Sequence of the first protein:
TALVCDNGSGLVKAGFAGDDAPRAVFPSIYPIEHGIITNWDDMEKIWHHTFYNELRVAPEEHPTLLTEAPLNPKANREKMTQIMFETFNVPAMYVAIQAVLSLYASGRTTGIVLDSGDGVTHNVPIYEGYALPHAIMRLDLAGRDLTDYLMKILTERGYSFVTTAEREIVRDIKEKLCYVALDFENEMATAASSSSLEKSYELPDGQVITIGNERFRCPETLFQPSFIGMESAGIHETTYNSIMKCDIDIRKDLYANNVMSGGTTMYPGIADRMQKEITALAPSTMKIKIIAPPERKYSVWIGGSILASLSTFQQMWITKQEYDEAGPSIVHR

Interface contacts:
Residue E169 in the first protein is in contact with residue L25 in the second protein (closest heavy-atom distance 4.6 Å).
Residue H175 in the first protein interacts with residue E42 in the second protein (closest heavy-atom distance 4.0 Å).
Residue Y171 in the first protein interacts with residue L25 in the second protein (closest heavy-atom distance 3.1 Å).
Residue I347 in the first protein interacts with residue K9 in the second protein (closest heavy-atom distance 3.6 Å).
Residue P174 in the first protein interacts with residue A38 in the second protein (closest heavy-atom distance 3.5 Å).
Residue L348 in the first protein contacts residue L12 in the second protein (closest heavy-atom distance 4.7 Å).
Residue A146 in the first protein interacts with residue R8 in the second protein (closest heavy-atom distance 4.8 Å).
Residue Y145 in the first protein is in contact with residue R19 in the second protein (closest heavy-atom distance 4.1 Å).
Residue G148 in the first protein interacts with residue K15 in the second protein (closest heavy-atom distance 3.1 Å).
Residue Y145 in the first protein interacts with residue L16 in the second protein (closest heavy-atom distance 3.7 Å).
Residue T150 in the first protein contacts residue K15 in the second protein (closest heavy-atom distance 3.5 Å).
Residue I291 in the first protein contacts residue I30 in the second protein (closest heavy-atom distance 3.9 Å).
Residue T150 in the first protein is in contact with residue L16 in the second protein (closest heavy-atom distance 4.4 Å).
Residue P174 in the first protein interacts with residue A39 in the second protein (closest heavy-atom distance 3.8 Å).
Residue L351 in the first protein interacts with residue Q13 in the second protein (closest heavy-atom distance 3.8 Å).
Residue L351 in the first protein contacts residue L16 in the second protein (closest heavy-atom distance 3.7 Å).
Residue P174 in the first protein is in contact with residue P32 in the second protein (closest heavy-atom distance 4.6 Å).
Residue Y171 in the first protein is in contact with residue T21 in the second protein (closest heavy-atom distance 3.4 Å).
Residue K286 in the first protein contacts residue E42 in the second protein (closest heavy-atom distance 3.0 Å).
Residue Y168 in the first protein contacts residue R20 in the second protein (closest heavy-atom distance 3.0 Å).
Residue D288 in the first protein interacts with residue G29 in the second protein (closest heavy-atom distance 3.5 Å).
Residue Y145 in the first protein is in contact with residue L12 in the second protein (closest heavy-atom distance 4.1 Å).
Residue Y171 in the first protein is in contact with residue R22 in the second protein (closest heavy-atom distance 3.4 Å).
Residue E169 in the first protein contacts residue R20 in the second protein (closest heavy-atom distance 3.2 Å).
Residue D288 in the first protein contacts residue I30 in the second protein (closest heavy-atom distance 4.2 Å).
Residue G170 in the first protein contacts residue R19 in the second protein (closest heavy-atom distance 4.1 Å).
Residue Y168 in the first protein is in contact with residue I30 in the second protein (closest heavy-atom distance 3.6 Å).
Residue E169 in the first protein contacts residue Q18 in the second protein (closest heavy-atom distance 4.5 Å).
Residue D288 in the first protein is in contact with residue Q28 in the second protein (closest heavy-atom distance 4.8 Å).
Residue L351 in the first protein contacts residue L12 in the second protein (closest heavy-atom distance 3.8 Å).
Residue Y171 in the first protein is in contact with residue R20 in the second protein (closest heavy-atom distance 2.5 Å).
Residue S352 in the first protein contacts residue Q13 in the second protein (closest heavy-atom distance 3.4 Å).
Residue H175 in the first protein is in contact with residue A39 in the second protein (closest heavy-atom distance 4.2 Å).
Residue I347 in the first protein interacts with residue R8 in the second protein (closest heavy-atom distance 4.4 Å).
Residue T150 in the first protein interacts with residue L12 in the second protein (closest heavy-atom distance 3.9 Å).
Residue R149 in the first protein is in contact with residue L12 in the second protein (closest heavy-atom distance 4.4 Å).
Residue Y171 in the first protein interacts with residue R19 in the second protein (closest heavy-atom distance 3.4 Å).
Residue Y168 in the first protein interacts with residue L25 in the second protein (closest heavy-atom distance 3.6 Å).
Residue Y171 in the first protein interacts with residue M31 in the second protein (closest heavy-atom distance 4.2 Å).
Residue H175 in the first protein is in contact with residue H41 in the second protein (closest heavy-atom distance 3.9 Å).
Residue E169 in the first protein is in contact with residue R19 in the second protein (closest heavy-atom distance 3.3 Å).
Residue L348 in the first protein interacts with residue L16 in the second protein (closest heavy-atom distance 3.7 Å).
Residue L351 in the first protein is in contact with residue K9 in the second protein (closest heavy-atom distance 3.6 Å).
Residue L173 in the first protein interacts with residue I30 in the second protein (closest heavy-atom distance 4.0 Å).
Residue S350 in the first protein is in contact with residue K9 in the second protein (closest heavy-atom distance 3.0 Å).
Residue T353 in the first protein is in contact with residue Q13 in the second protein (closest heavy-atom distance 3.1 Å).
Residue H175 in the first protein interacts with residue A38 in the second protein (closest heavy-atom distance 3.6 Å).
Residue H175 in the first protein is in contact with residue P32 in the second protein (closest heavy-atom distance 3.4 Å).
Residue I347 in the first protein interacts with residue L12 in the second protein (closest heavy-atom distance 3.7 Å).
Residue K286 in the first protein is in contact with residue R45 in the second protein (closest heavy-atom distance 4.8 Å).
Residue G148 in the first protein contacts residue L12 in the second protein (closest heavy-atom distance 4.8 Å).
Residue L173 in the first protein contacts residue M31 in the second protein (closest heavy-atom distance 3.6 Å).
Residue P174 in the first protein interacts with residue M31 in the second protein (closest heavy-atom distance 4.3 Å).
Residue A172 in the first protein contacts residue M31 in the second protein (closest heavy-atom distance 3.8 Å).
Residue H175 in the first protein is in contact with residue I30 in the second protein (closest heavy-atom distance 4.2 Å).
Residue R149 in the first protein interacts with residue K15 in the second protein (closest heavy-atom distance 4.1 Å).
Residue L112 in the first protein is in contact with residue A39 in the second protein (closest heavy-atom distance 4.6 Å).

Sequence of the second protein:
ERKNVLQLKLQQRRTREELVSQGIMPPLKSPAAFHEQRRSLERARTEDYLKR

These two protein chains interact to form a complex.